Interface contacts:
Residue L69 in protein 2 interacts with residue W100 in protein 1 (closest heavy-atom distance 3.3 Å).
Residue R122 in protein 2 is in contact with residue W112 in protein 1 (closest heavy-atom distance 3.2 Å).
Residue F99 in protein 2 interacts with residue L90 in protein 1 (closest heavy-atom distance 3.6 Å).
Residue Q123 in protein 2 is in contact with residue P108 in protein 1 (closest heavy-atom distance 4.2 Å).
Residue H103 in protein 2 is in contact with residue L90 in protein 1 (closest heavy-atom distance 3.6 Å).
Residue H103 in protein 2 is in contact with residue Q83 in protein 1 (closest heavy-atom distance 3.2 Å).
Residue K71 in protein 2 contacts residue E101 in protein 1 (closest heavy-atom distance 3.1 Å).
Residue E127 in protein 2 contacts residue W112 in protein 1 (closest heavy-atom distance 4.5 Å).
Residue D102 in protein 2 contacts residue N86 in protein 1 (closest heavy-atom distance 2.7 Å).
Residue T104 in protein 2 is in contact with residue E87 in protein 1 (closest heavy-atom distance 3.9 Å).
Residue P70 in protein 2 contacts residue P102 in protein 1 (closest heavy-atom distance 3.8 Å).
Residue Y146 in protein 2 interacts with residue W112 in protein 1 (closest heavy-atom distance 3.0 Å).
Residue R122 in protein 2 contacts residue W114 in protein 1 (closest heavy-atom distance 4.3 Å).
Residue Q247 in protein 2 contacts residue K113 in protein 1 (closest heavy-atom distance 3.2 Å).
Residue K144 in protein 2 contacts residue W112 in protein 1 (closest heavy-atom distance 3.8 Å).
Residue Y64 in protein 2 is in contact with residue Y47 in protein 1 (closest heavy-atom distance 3.5 Å).
Residue I68 in protein 2 contacts residue Y47 in protein 1 (closest heavy-atom distance 3.8 Å).
Residue K71 in protein 2 is in contact with residue W100 in protein 1 (closest heavy-atom distance 3.4 Å).
Residue H89 in protein 2 contacts residue E105 in protein 1 (closest heavy-atom distance 3.4 Å).
Residue K71 in protein 2 is in contact with residue V104 in protein 1 (closest heavy-atom distance 2.5 Å).
Residue P95 in protein 2 interacts with residue W97 in protein 1 (closest heavy-atom distance 3.5 Å).
Residue Y72 in protein 2 contacts residue W100 in protein 1 (closest heavy-atom distance 3.4 Å).
Residue R101 in protein 2 is in contact with residue N86 in protein 1 (closest heavy-atom distance 4.0 Å).
Residue Q123 in protein 2 contacts residue Q111 in protein 1 (closest heavy-atom distance 3.4 Å).
Residue L69 in protein 2 interacts with residue M94 in protein 1 (closest heavy-atom distance 4.0 Å).
Residue Y64 in protein 2 is in contact with residue I51 in protein 1 (closest heavy-atom distance 4.3 Å).
Residue R136 in protein 2 is in contact with residue G74 in protein 1 (closest heavy-atom distance 4.4 Å).
Residue H103 in protein 2 contacts residue E87 in protein 1 (closest heavy-atom distance 2.8 Å).
Residue Q247 in protein 2 contacts residue P115 in protein 1 (closest heavy-atom distance 3.1 Å).
Residue Q123 in protein 2 interacts with residue N110 in protein 1 (closest heavy-atom distance 3.6 Å).
Residue T104 in protein 2 interacts with residue I51 in protein 1 (closest heavy-atom distance 4.2 Å).
Residue E67 in protein 2 contacts residue A43 in protein 1 (closest heavy-atom distance 4.0 Å).
Residue Y72 in protein 2 is in contact with residue L103 in protein 1 (closest heavy-atom distance 3.8 Å).
Residue D102 in protein 2 interacts with residue L90 in protein 1 (closest heavy-atom distance 3.3 Å).
Residue R101 in protein 2 interacts with residue Q83 in protein 1 (closest heavy-atom distance 4.4 Å).
Residue H89 in protein 2 contacts residue V104 in protein 1 (closest heavy-atom distance 4.5 Å).
Residue P70 in protein 2 is in contact with residue E101 in protein 1 (closest heavy-atom distance 3.1 Å).
Residue K109 in protein 2 is in contact with residue N86 in protein 1 (closest heavy-atom distance 4.2 Å).
Residue Q74 in protein 2 interacts with residue P107 in protein 1 (closest heavy-atom distance 3.4 Å).
Residue T121 in protein 2 contacts residue I116 in protein 1 (closest heavy-atom distance 3.7 Å).
Residue E67 in protein 2 is in contact with residue Y47 in protein 1 (closest heavy-atom distance 2.4 Å).
Residue I68 in protein 2 contacts residue Y44 in protein 1 (closest heavy-atom distance 4.0 Å).
Residue P70 in protein 2 contacts residue L103 in protein 1 (closest heavy-atom distance 2.9 Å).
Residue F99 in protein 2 contacts residue W97 in protein 1 (closest heavy-atom distance 4.1 Å).
Residue I68 in protein 2 is in contact with residue W100 in protein 1 (closest heavy-atom distance 4.3 Å).
Residue Y146 in protein 2 interacts with residue P107 in protein 1 (closest heavy-atom distance 3.3 Å).
Residue F87 in protein 2 interacts with residue W112 in protein 1 (closest heavy-atom distance 3.1 Å).
Residue Q107 in protein 2 contacts residue Q83 in protein 1 (closest heavy-atom distance 3.0 Å).
Residue V119 in protein 2 is in contact with residue I116 in protein 1 (closest heavy-atom distance 3.7 Å).
Residue R136 in protein 2 is in contact with residue Q73 in protein 1 (closest heavy-atom distance 4.2 Å).
Residue R122 in protein 2 is in contact with residue K113 in protein 1 (closest heavy-atom distance 3.3 Å).
Residue R122 in protein 2 contacts residue N110 in protein 1 (closest heavy-atom distance 4.3 Å).
Residue R136 in protein 2 interacts with residue G75 in protein 1 (closest heavy-atom distance 3.9 Å).
Residue T98 in protein 2 interacts with residue W97 in protein 1 (closest heavy-atom distance 3.6 Å).
Residue K71 in protein 2 interacts with residue L103 in protein 1 (closest heavy-atom distance 3.1 Å).
Residue V73 in protein 2 contacts residue L103 in protein 1 (closest heavy-atom distance 4.0 Å).
Residue N124 in protein 2 contacts residue Q111 in protein 1 (closest heavy-atom distance 2.2 Å).
Residue Y146 in protein 2 interacts with residue Q111 in protein 1 (closest heavy-atom distance 3.7 Å).
Residue T145 in protein 2 interacts with residue W112 in protein 1 (closest heavy-atom distance 3.1 Å).
Residue R122 in protein 2 is in contact with residue Q111 in protein 1 (closest heavy-atom distance 3.4 Å).

Sequence of protein 1:
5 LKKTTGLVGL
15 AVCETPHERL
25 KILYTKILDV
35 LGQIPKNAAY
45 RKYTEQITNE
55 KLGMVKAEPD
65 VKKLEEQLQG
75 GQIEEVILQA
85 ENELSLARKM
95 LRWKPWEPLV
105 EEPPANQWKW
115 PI

The following describes two proteins that form a bound complex.

Sequence of protein 2:
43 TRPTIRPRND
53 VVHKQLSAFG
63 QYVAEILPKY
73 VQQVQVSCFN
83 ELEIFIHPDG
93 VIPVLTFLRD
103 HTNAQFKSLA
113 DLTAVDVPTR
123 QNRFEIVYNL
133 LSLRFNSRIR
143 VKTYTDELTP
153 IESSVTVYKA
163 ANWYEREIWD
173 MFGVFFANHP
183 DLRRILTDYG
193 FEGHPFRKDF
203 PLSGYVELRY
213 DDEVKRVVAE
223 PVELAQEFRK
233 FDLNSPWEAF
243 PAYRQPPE